This data describes a binding interaction between two proteins.

Sequence of protein 2:
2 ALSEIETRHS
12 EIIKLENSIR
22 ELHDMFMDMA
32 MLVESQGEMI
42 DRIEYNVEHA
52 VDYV

Sequence of protein 1:
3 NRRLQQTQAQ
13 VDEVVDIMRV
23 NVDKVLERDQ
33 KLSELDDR

Interface contacts:
Residue E12 in protein 2 is in contact with residue L6 in protein 1 (closest heavy-atom distance 3.5 Å).
Residue V48 in protein 2 interacts with residue R40 in protein 1 (closest heavy-atom distance 4.3 Å).
Residue N47 in protein 2 is in contact with residue D38 in protein 1 (closest heavy-atom distance 4.2 Å).
Residue I44 in protein 2 interacts with residue L37 in protein 1 (closest heavy-atom distance 3.6 Å).
Residue L16 in protein 2 interacts with residue L6 in protein 1 (closest heavy-atom distance 3.7 Å).
Residue L33 in protein 2 interacts with residue L28 in protein 1 (closest heavy-atom distance 3.7 Å).
Residue L23 in protein 2 contacts residue V17 in protein 1 (closest heavy-atom distance 3.8 Å).
Residue Q37 in protein 2 interacts with residue V27 in protein 1 (closest heavy-atom distance 3.4 Å).
Residue S19 in protein 2 interacts with residue Q10 in protein 1 (closest heavy-atom distance 3.0 Å).
Residue F27 in protein 2 is in contact with residue V16 in protein 1 (closest heavy-atom distance 4.3 Å).
Residue K15 in protein 2 is in contact with residue Q10 in protein 1 (closest heavy-atom distance 3.7 Å).
Residue L33 in protein 2 interacts with residue V27 in protein 1 (closest heavy-atom distance 3.8 Å).
Residue L23 in protein 2 is in contact with residue M20 in protein 1 (closest heavy-atom distance 4.0 Å).
Residue V34 in protein 2 contacts residue R30 in protein 1 (closest heavy-atom distance 4.5 Å).
Residue M26 in protein 2 interacts with residue V24 in protein 1 (closest heavy-atom distance 4.1 Å).
Residue I41 in protein 2 interacts with residue L34 in protein 1 (closest heavy-atom distance 3.9 Å).
Residue I20 in protein 2 contacts residue V13 in protein 1 (closest heavy-atom distance 3.6 Å).
Residue Q37 in protein 2 interacts with residue R30 in protein 1 (closest heavy-atom distance 2.7 Å).
Residue L16 in protein 2 interacts with residue Q10 in protein 1 (closest heavy-atom distance 3.2 Å).
Residue L23 in protein 2 contacts residue V16 in protein 1 (closest heavy-atom distance 3.6 Å).
Residue N47 in protein 2 interacts with residue R40 in protein 1 (closest heavy-atom distance 4.4 Å).
Residue R9 in protein 2 is in contact with residue L6 in protein 1 (closest heavy-atom distance 3.8 Å).
Residue M30 in protein 2 is in contact with residue N23 in protein 1 (closest heavy-atom distance 3.6 Å).
Residue M30 in protein 2 is in contact with residue M20 in protein 1 (closest heavy-atom distance 4.2 Å).
Residue M30 in protein 2 interacts with residue V27 in protein 1 (closest heavy-atom distance 3.9 Å).
Residue M26 in protein 2 is in contact with residue R21 in protein 1 (closest heavy-atom distance 3.0 Å).
Residue L23 in protein 2 interacts with residue V13 in protein 1 (closest heavy-atom distance 4.5 Å).
Residue M40 in protein 2 is in contact with residue D38 in protein 1 (closest heavy-atom distance 4.0 Å).
Residue R9 in protein 2 contacts residue N3 in protein 1 (closest heavy-atom distance 3.6 Å).
Residue V34 in protein 2 interacts with residue V27 in protein 1 (closest heavy-atom distance 3.8 Å).
Residue E12 in protein 2 is in contact with residue Q10 in protein 1 (closest heavy-atom distance 4.6 Å).
Residue M40 in protein 2 interacts with residue L34 in protein 1 (closest heavy-atom distance 3.8 Å).
Residue Q37 in protein 2 contacts residue D31 in protein 1 (closest heavy-atom distance 2.9 Å).
Residue S19 in protein 2 contacts residue V13 in protein 1 (closest heavy-atom distance 3.7 Å).
Residue I13 in protein 2 is in contact with residue L6 in protein 1 (closest heavy-atom distance 3.8 Å).
Residue M30 in protein 2 is in contact with residue V24 in protein 1 (closest heavy-atom distance 3.9 Å).
Residue R43 in protein 2 contacts residue D38 in protein 1 (closest heavy-atom distance 3.0 Å).
Residue L16 in protein 2 is in contact with residue V13 in protein 1 (closest heavy-atom distance 3.8 Å).
Residue I41 in protein 2 interacts with residue R30 in protein 1 (closest heavy-atom distance 3.5 Å).
Residue I44 in protein 2 interacts with residue D38 in protein 1 (closest heavy-atom distance 3.7 Å).
Residue E22 in protein 2 interacts with residue V17 in protein 1 (closest heavy-atom distance 4.5 Å).
Residue S19 in protein 2 interacts with residue D14 in protein 1 (closest heavy-atom distance 4.6 Å).
Residue F27 in protein 2 contacts residue M20 in protein 1 (closest heavy-atom distance 3.9 Å).
Residue M26 in protein 2 is in contact with residue M20 in protein 1 (closest heavy-atom distance 3.3 Å).
Residue I44 in protein 2 is in contact with residue L34 in protein 1 (closest heavy-atom distance 3.5 Å).
Residue L16 in protein 2 contacts residue T9 in protein 1 (closest heavy-atom distance 4.1 Å).
Residue L33 in protein 2 interacts with residue D31 in protein 1 (closest heavy-atom distance 4.4 Å).
Residue Q37 in protein 2 is in contact with residue L34 in protein 1 (closest heavy-atom distance 3.6 Å).
Residue M40 in protein 2 interacts with residue D31 in protein 1 (closest heavy-atom distance 3.6 Å).
Residue M40 in protein 2 is in contact with residue S35 in protein 1 (closest heavy-atom distance 3.5 Å).
Residue M26 in protein 2 interacts with residue V17 in protein 1 (closest heavy-atom distance 3.9 Å).
Residue S19 in protein 2 interacts with residue V17 in protein 1 (closest heavy-atom distance 4.2 Å).